Interface contacts:
Residue L152 in chain B interacts with residue F107 in chain A (closest heavy-atom distance 3.6 Å).
Residue Q290 in chain B contacts residue G57 in chain A (closest heavy-atom distance 3.5 Å).
Residue A297 in chain B interacts with residue D58 in chain A (closest heavy-atom distance 4.2 Å).
Residue I283 in chain B interacts with residue M28 in chain A (closest heavy-atom distance 4.2 Å).
Residue Q37 in chain B contacts residue G116 in chain A (closest heavy-atom distance 4.2 Å).
Residue Q291 in chain B contacts residue Y27 in chain A (closest heavy-atom distance 3.4 Å).
Residue A220 in chain B contacts residue Q1 in chain A (closest heavy-atom distance 3.1 Å).
Residue S151 in chain B is in contact with residue S106 in chain A (closest heavy-atom distance 3.3 Å).
Residue G45 in chain B contacts residue F103 in chain A (closest heavy-atom distance 4.0 Å).
Residue I305 in chain B is in contact with residue Y32 in chain A (closest heavy-atom distance 2.8 Å).
Residue Q290 in chain B interacts with residue Y29 in chain A (closest heavy-atom distance 3.3 Å).
Residue Q290 in chain B contacts residue T34 in chain A (closest heavy-atom distance 4.2 Å).
Residue T159 in chain B contacts residue L108 in chain A (closest heavy-atom distance 3.7 Å).
Residue T287 in chain B interacts with residue M28 in chain A (closest heavy-atom distance 3.5 Å).
Residue G155 in chain B interacts with residue S106 in chain A (closest heavy-atom distance 3.7 Å).
Residue P34 in chain B interacts with residue L109 in chain A (closest heavy-atom distance 3.7 Å).
Residue Q291 in chain B is in contact with residue N80 in chain A (closest heavy-atom distance 3.9 Å).
Residue N31 in chain B interacts with residue H105 in chain A (closest heavy-atom distance 3.7 Å).
Residue P34 in chain B interacts with residue H112 in chain A (closest heavy-atom distance 3.2 Å).
Residue S151 in chain B is in contact with residue S33 in chain A (closest heavy-atom distance 3.7 Å).
Residue I283 in chain B is in contact with residue Y29 in chain A (closest heavy-atom distance 3.1 Å).
Residue G148 in chain B is in contact with residue Y32 in chain A (closest heavy-atom distance 3.3 Å).
Residue Q291 in chain B contacts residue Y29 in chain A (closest heavy-atom distance 3.4 Å).
Residue A297 in chain B interacts with residue G57 in chain A (closest heavy-atom distance 3.0 Å).
Residue L152 in chain B interacts with residue S106 in chain A (closest heavy-atom distance 4.4 Å).
Residue Q291 in chain B contacts residue S77 in chain A (closest heavy-atom distance 3.4 Å).
Residue T296 in chain B contacts residue G57 in chain A (closest heavy-atom distance 3.3 Å).
Residue N31 in chain B is in contact with residue S106 in chain A (closest heavy-atom distance 3.0 Å).
Residue N31 in chain B interacts with residue S33 in chain A (closest heavy-atom distance 3.6 Å).
Residue N286 in chain B is in contact with residue S30 in chain A (closest heavy-atom distance 2.6 Å).
Residue G292 in chain B interacts with residue A78 in chain A (closest heavy-atom distance 4.1 Å).
Residue L282 in chain B is in contact with residue T31 in chain A (closest heavy-atom distance 3.2 Å).
Residue Q37 in chain B contacts residue Q117 in chain A (closest heavy-atom distance 3.9 Å).
Residue N286 in chain B interacts with residue T31 in chain A (closest heavy-atom distance 3.8 Å).
Residue Q290 in chain B is in contact with residue S33 in chain A (closest heavy-atom distance 4.2 Å).
Residue P34 in chain B contacts residue Q117 in chain A (closest heavy-atom distance 3.9 Å).
Residue L308 in chain B interacts with residue Y32 in chain A (closest heavy-atom distance 4.1 Å).
Residue N286 in chain B interacts with residue Y29 in chain A (closest heavy-atom distance 3.6 Å).
Residue L152 in chain B interacts with residue L108 in chain A (closest heavy-atom distance 3.1 Å).
Residue T287 in chain B contacts residue Y29 in chain A (closest heavy-atom distance 3.2 Å).
Residue P34 in chain B is in contact with residue H105 in chain A (closest heavy-atom distance 4.0 Å).
Residue Y295 in chain B interacts with residue G57 in chain A (closest heavy-atom distance 4.3 Å).
Residue A417 in chain B is in contact with residue G26 in chain A (closest heavy-atom distance 4.4 Å).
Residue S304 in chain B contacts residue T31 in chain A (closest heavy-atom distance 3.6 Å).
Residue Y416 in chain B interacts with residue M28 in chain A (closest heavy-atom distance 3.5 Å).
Residue L152 in chain B contacts residue Y32 in chain A (closest heavy-atom distance 3.8 Å).
Residue G413 in chain B interacts with residue M28 in chain A (closest heavy-atom distance 3.4 Å).
Residue A156 in chain B contacts residue L108 in chain A (closest heavy-atom distance 3.4 Å).
Residue A297 in chain B is in contact with residue F107 in chain A (closest heavy-atom distance 3.4 Å).
Residue T296 in chain B contacts residue D58 in chain A (closest heavy-atom distance 3.8 Å).
Residue N35 in chain B interacts with residue L109 in chain A (closest heavy-atom distance 3.2 Å).
Residue I283 in chain B interacts with residue S30 in chain A (closest heavy-atom distance 4.2 Å).
Residue S151 in chain B is in contact with residue Y32 in chain A (closest heavy-atom distance 3.4 Å).
Residue S304 in chain B interacts with residue Y32 in chain A (closest heavy-atom distance 3.1 Å).
Residue V33 in chain B is in contact with residue A104 in chain A (closest heavy-atom distance 4.4 Å).
Residue I425 in chain B is in contact with residue N80 in chain A (closest heavy-atom distance 4.5 Å).
Residue L298 in chain B interacts with residue F107 in chain A (closest heavy-atom distance 3.7 Å).
Residue G155 in chain B is in contact with residue L108 in chain A (closest heavy-atom distance 3.9 Å).
Residue Q291 in chain B interacts with residue Y35 in chain A (closest heavy-atom distance 4.0 Å).
Residue G301 in chain B interacts with residue Y32 in chain A (closest heavy-atom distance 3.4 Å).

Sequence of chain A:
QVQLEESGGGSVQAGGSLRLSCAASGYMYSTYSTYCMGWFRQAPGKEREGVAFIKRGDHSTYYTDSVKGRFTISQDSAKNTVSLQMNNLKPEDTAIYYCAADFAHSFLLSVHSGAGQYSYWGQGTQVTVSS

These two protein chains interact to form a complex.

Sequence of chain B:
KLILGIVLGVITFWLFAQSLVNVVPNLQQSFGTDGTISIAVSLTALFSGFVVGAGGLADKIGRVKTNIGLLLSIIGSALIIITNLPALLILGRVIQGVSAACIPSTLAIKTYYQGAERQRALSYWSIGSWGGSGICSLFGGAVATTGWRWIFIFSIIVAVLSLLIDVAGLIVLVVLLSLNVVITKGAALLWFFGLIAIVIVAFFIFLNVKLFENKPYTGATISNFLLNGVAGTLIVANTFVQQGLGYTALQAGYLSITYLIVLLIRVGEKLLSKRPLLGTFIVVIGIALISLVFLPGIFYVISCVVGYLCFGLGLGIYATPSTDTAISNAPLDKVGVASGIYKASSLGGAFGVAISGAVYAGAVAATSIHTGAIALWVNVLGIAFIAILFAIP